Sequence of chain A:
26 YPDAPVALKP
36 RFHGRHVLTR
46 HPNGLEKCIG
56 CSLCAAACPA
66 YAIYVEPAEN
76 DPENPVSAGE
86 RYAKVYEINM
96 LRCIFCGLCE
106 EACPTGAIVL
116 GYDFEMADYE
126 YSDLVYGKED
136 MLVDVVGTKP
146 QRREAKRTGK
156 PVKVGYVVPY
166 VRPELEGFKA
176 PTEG

The following describes two proteins that form a bound complex.

Sequence of chain B:
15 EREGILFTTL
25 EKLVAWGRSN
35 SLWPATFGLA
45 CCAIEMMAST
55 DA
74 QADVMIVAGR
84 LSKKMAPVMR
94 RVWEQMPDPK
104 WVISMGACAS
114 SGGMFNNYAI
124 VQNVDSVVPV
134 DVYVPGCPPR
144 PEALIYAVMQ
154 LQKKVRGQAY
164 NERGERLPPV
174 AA

Residue-level contacts at the interface:
Residue E149 in chain A interacts with residue N164 in chain B (closest heavy-atom distance 3.5 Å).
Residue F119 in chain A contacts residue A146 in chain B (closest heavy-atom distance 4.1 Å).
Residue V31 in chain A is in contact with residue R143 in chain B (closest heavy-atom distance 4.1 Å).
Residue R152 in chain A contacts residue N164 in chain B (closest heavy-atom distance 3.2 Å).
Residue V31 in chain A interacts with residue E145 in chain B (closest heavy-atom distance 3.3 Å).
Residue M121 in chain A contacts residue P138 in chain B (closest heavy-atom distance 3.2 Å).
Residue C98 in chain A contacts residue A110 in chain B (closest heavy-atom distance 4.1 Å).
Residue P27 in chain A contacts residue I148 in chain B (closest heavy-atom distance 4.0 Å).
Residue Y124 in chain A is in contact with residue V135 in chain B (closest heavy-atom distance 3.8 Å).
Residue D128 in chain A is in contact with residue E165 in chain B (closest heavy-atom distance 2.8 Å).
Residue M121 in chain A is in contact with residue Y149 in chain B (closest heavy-atom distance 4.0 Å).
Residue I99 in chain A interacts with residue A110 in chain B (closest heavy-atom distance 3.8 Å).
Residue A122 in chain A is in contact with residue Y149 in chain B (closest heavy-atom distance 3.8 Å).
Residue F37 in chain A is in contact with residue R143 in chain B (closest heavy-atom distance 3.8 Å).
Residue L96 in chain A interacts with residue A110 in chain B (closest heavy-atom distance 3.6 Å).
Residue R97 in chain A contacts residue S114 in chain B (closest heavy-atom distance 3.2 Å).
Residue R148 in chain A interacts with residue E165 in chain B (closest heavy-atom distance 3.7 Å).
Residue F100 in chain A contacts residue P138 in chain B (closest heavy-atom distance 3.4 Å).
Residue Y126 in chain A interacts with residue Y136 in chain B (closest heavy-atom distance 3.6 Å).
Residue Y124 in chain A interacts with residue Y136 in chain B (closest heavy-atom distance 3.2 Å).
Residue D123 in chain A contacts residue D134 in chain B (closest heavy-atom distance 4.2 Å).
Residue L129 in chain A contacts residue Y136 in chain B (closest heavy-atom distance 4.1 Å).
Residue D123 in chain A interacts with residue V135 in chain B (closest heavy-atom distance 3.1 Å).
Residue L96 in chain A is in contact with residue S114 in chain B (closest heavy-atom distance 2.7 Å).
Residue A122 in chain A interacts with residue Y136 in chain B (closest heavy-atom distance 3.2 Å).
Residue Y124 in chain A interacts with residue A162 in chain B (closest heavy-atom distance 3.6 Å).
Residue E149 in chain A interacts with residue Q153 in chain B (closest heavy-atom distance 3.1 Å).
Residue L96 in chain A is in contact with residue S113 in chain B (closest heavy-atom distance 4.0 Å).
Residue A65 in chain A is in contact with residue G116 in chain B (closest heavy-atom distance 4.1 Å).
Residue A65 in chain A is in contact with residue M117 in chain B (closest heavy-atom distance 3.9 Å).
Residue R152 in chain A contacts residue Y163 in chain B (closest heavy-atom distance 2.7 Å).
Residue I99 in chain A interacts with residue M117 in chain B (closest heavy-atom distance 3.5 Å).
Residue K144 in chain A contacts residue E165 in chain B (closest heavy-atom distance 3.6 Å).
Residue R97 in chain A is in contact with residue G116 in chain B (closest heavy-atom distance 3.0 Å).
Residue Y124 in chain A is in contact with residue Q153 in chain B (closest heavy-atom distance 2.9 Å).
Residue R148 in chain A interacts with residue N164 in chain B (closest heavy-atom distance 2.7 Å).
Residue E149 in chain A contacts residue A162 in chain B (closest heavy-atom distance 3.4 Å).
Residue A122 in chain A is in contact with residue V135 in chain B (closest heavy-atom distance 3.9 Å).
Residue D123 in chain A contacts residue Y136 in chain B (closest heavy-atom distance 2.8 Å).
Residue Y124 in chain A is in contact with residue L170 in chain B (closest heavy-atom distance 3.8 Å).
Residue E120 in chain A interacts with residue Y149 in chain B (closest heavy-atom distance 3.7 Å).
Residue I99 in chain A contacts residue C140 in chain B (closest heavy-atom distance 3.4 Å).
Residue A122 in chain A interacts with residue Q153 in chain B (closest heavy-atom distance 4.1 Å).
Residue A122 in chain A contacts residue P138 in chain B (closest heavy-atom distance 3.6 Å).
Residue R97 in chain A interacts with residue G115 in chain B (closest heavy-atom distance 3.1 Å).
Residue R97 in chain A is in contact with residue Q125 in chain B (closest heavy-atom distance 2.9 Å).
Residue E149 in chain A is in contact with residue K156 in chain B (closest heavy-atom distance 3.1 Å).
Residue A122 in chain A contacts residue A150 in chain B (closest heavy-atom distance 3.9 Å).
Residue Y124 in chain A interacts with residue K157 in chain B (closest heavy-atom distance 3.6 Å).
Residue R97 in chain A is in contact with residue N119 in chain B (closest heavy-atom distance 3.1 Å).
Residue L96 in chain A interacts with residue Y136 in chain B (closest heavy-atom distance 4.1 Å).
Residue Y126 in chain A interacts with residue N126 in chain B (closest heavy-atom distance 2.9 Å).
Residue A122 in chain A is in contact with residue V137 in chain B (closest heavy-atom distance 3.9 Å).
Residue Y124 in chain A interacts with residue N164 in chain B (closest heavy-atom distance 3.0 Å).
Residue P145 in chain A is in contact with residue Y149 in chain B (closest heavy-atom distance 4.0 Å).
Residue Q146 in chain A is in contact with residue Y149 in chain B (closest heavy-atom distance 3.5 Å).
Residue F119 in chain A interacts with residue E145 in chain B (closest heavy-atom distance 3.9 Å).
Residue Y126 in chain A is in contact with residue S114 in chain B (closest heavy-atom distance 4.0 Å).
Residue Y124 in chain A contacts residue D134 in chain B (closest heavy-atom distance 3.4 Å).
Residue M95 in chain A is in contact with residue P138 in chain B (closest heavy-atom distance 3.8 Å).